This data describes a binding interaction between two proteins.

Sequence of the first protein:
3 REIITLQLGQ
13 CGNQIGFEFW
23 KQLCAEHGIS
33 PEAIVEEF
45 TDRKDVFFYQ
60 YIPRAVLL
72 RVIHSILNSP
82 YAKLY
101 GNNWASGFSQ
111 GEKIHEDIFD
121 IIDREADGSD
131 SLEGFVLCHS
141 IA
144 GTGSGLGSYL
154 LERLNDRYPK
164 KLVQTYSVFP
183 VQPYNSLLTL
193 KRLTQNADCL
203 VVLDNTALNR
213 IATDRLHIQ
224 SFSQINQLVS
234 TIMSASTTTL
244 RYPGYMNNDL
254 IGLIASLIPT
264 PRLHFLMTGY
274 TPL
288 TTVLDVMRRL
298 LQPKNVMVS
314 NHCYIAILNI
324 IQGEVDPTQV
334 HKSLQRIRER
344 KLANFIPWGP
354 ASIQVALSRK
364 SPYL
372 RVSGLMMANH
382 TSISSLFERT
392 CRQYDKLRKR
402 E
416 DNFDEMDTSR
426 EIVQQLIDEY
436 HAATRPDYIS

Contacts between the two chains:
Residue S1012 in the second protein is in contact with residue H334 in the first protein (closest heavy-atom distance 3.4 Å).
Residue R904 in the second protein is in contact with residue H334 in the first protein (closest heavy-atom distance 3.1 Å).
Residue R882 in the second protein contacts residue I444 in the first protein (closest heavy-atom distance 3.7 Å).
Residue L842 in the second protein contacts residue I254 in the first protein (closest heavy-atom distance 4.4 Å).
Residue T740 in the second protein is in contact with residue R3 in the first protein (closest heavy-atom distance 3.5 Å).
Residue S908 in the second protein interacts with residue P330 in the first protein (closest heavy-atom distance 4.5 Å).
Residue D733 in the second protein is in contact with residue P246 in the first protein (closest heavy-atom distance 3.6 Å).
Residue H881 in the second protein interacts with residue Y443 in the first protein (closest heavy-atom distance 3.9 Å).
Residue L1015 in the second protein contacts residue Q338 in the first protein (closest heavy-atom distance 4.0 Å).
Residue D733 in the second protein interacts with residue R47 in the first protein (closest heavy-atom distance 3.2 Å).
Residue T903 in the second protein is in contact with residue V333 in the first protein (closest heavy-atom distance 4.6 Å).
Residue R904 in the second protein interacts with residue T331 in the first protein (closest heavy-atom distance 2.6 Å).
Residue N895 in the second protein is in contact with residue S259 in the first protein (closest heavy-atom distance 4.2 Å).
Residue L885 in the second protein interacts with residue I444 in the first protein (closest heavy-atom distance 3.5 Å).
Residue L841 in the second protein contacts residue I254 in the first protein (closest heavy-atom distance 4.6 Å).
Residue Y736 in the second protein contacts residue D252 in the first protein (closest heavy-atom distance 2.5 Å).
Residue R904 in the second protein interacts with residue Q332 in the first protein (closest heavy-atom distance 4.0 Å).
Residue F884 in the second protein contacts residue P262 in the first protein (closest heavy-atom distance 3.7 Å).
Residue V840 in the second protein is in contact with residue I254 in the first protein (closest heavy-atom distance 3.4 Å).
Residue D839 in the second protein is in contact with residue G255 in the first protein (closest heavy-atom distance 3.2 Å).
Residue N899 in the second protein contacts residue Q357 in the first protein (closest heavy-atom distance 3.2 Å).
Residue L885 in the second protein is in contact with residue Y443 in the first protein (closest heavy-atom distance 3.7 Å).
Residue V888 in the second protein is in contact with residue P353 in the first protein (closest heavy-atom distance 4.5 Å).
Residue N899 in the second protein contacts residue M249 in the first protein (closest heavy-atom distance 3.3 Å).
Residue D737 in the second protein is in contact with residue R47 in the first protein (closest heavy-atom distance 4.5 Å).
Residue Y736 in the second protein contacts residue R3 in the first protein (closest heavy-atom distance 2.5 Å).
Residue L911 in the second protein is in contact with residue D329 in the first protein (closest heavy-atom distance 3.9 Å).
Residue R904 in the second protein interacts with residue V333 in the first protein (closest heavy-atom distance 4.5 Å).
Residue H881 in the second protein interacts with residue S445 in the first protein (closest heavy-atom distance 3.7 Å).
Residue Y736 in the second protein is in contact with residue N251 in the first protein (closest heavy-atom distance 3.7 Å).
Residue H892 in the second protein interacts with residue P353 in the first protein (closest heavy-atom distance 4.2 Å).
Residue K889 in the second protein interacts with residue P353 in the first protein (closest heavy-atom distance 4.4 Å).
Residue L911 in the second protein is in contact with residue P330 in the first protein (closest heavy-atom distance 3.7 Å).
Residue D839 in the second protein is in contact with residue A258 in the first protein (closest heavy-atom distance 3.1 Å).
Residue H881 in the second protein is in contact with residue I444 in the first protein (closest heavy-atom distance 4.4 Å).
Residue H907 in the second protein contacts residue Y248 in the first protein (closest heavy-atom distance 4.0 Å).
Residue R887 in the second protein contacts residue P262 in the first protein (closest heavy-atom distance 4.5 Å).
Residue M891 in the second protein contacts residue S259 in the first protein (closest heavy-atom distance 3.7 Å).
Residue L842 in the second protein contacts residue D200 in the first protein (closest heavy-atom distance 3.4 Å).
Residue F884 in the second protein is in contact with residue T263 in the first protein (closest heavy-atom distance 3.3 Å).
Residue M902 in the second protein interacts with residue Y248 in the first protein (closest heavy-atom distance 3.4 Å).
Residue L885 in the second protein is in contact with residue W351 in the first protein (closest heavy-atom distance 3.8 Å).
Residue V888 in the second protein is in contact with residue P262 in the first protein (closest heavy-atom distance 3.8 Å).
Residue R887 in the second protein is in contact with residue A258 in the first protein (closest heavy-atom distance 4.5 Å).
Residue D733 in the second protein is in contact with residue G247 in the first protein (closest heavy-atom distance 3.9 Å).
Residue M891 in the second protein is in contact with residue A258 in the first protein (closest heavy-atom distance 3.3 Å).
Residue M902 in the second protein is in contact with residue M249 in the first protein (closest heavy-atom distance 3.8 Å).
Residue D839 in the second protein interacts with residue S259 in the first protein (closest heavy-atom distance 4.5 Å).
Residue K832 in the second protein interacts with residue Y248 in the first protein (closest heavy-atom distance 3.6 Å).
Residue H892 in the second protein is in contact with residue S355 in the first protein (closest heavy-atom distance 3.0 Å).
Residue H898 in the second protein is in contact with residue M249 in the first protein (closest heavy-atom distance 3.5 Å).
Residue R904 in the second protein is in contact with residue P330 in the first protein (closest heavy-atom distance 2.2 Å).
Residue F884 in the second protein is in contact with residue P264 in the first protein (closest heavy-atom distance 3.5 Å).
Residue L728 in the second protein contacts residue Y248 in the first protein (closest heavy-atom distance 4.2 Å).
Residue H907 in the second protein interacts with residue P330 in the first protein (closest heavy-atom distance 3.4 Å).
Residue D733 in the second protein interacts with residue N251 in the first protein (closest heavy-atom distance 3.2 Å).
Residue D839 in the second protein is in contact with residue I254 in the first protein (closest heavy-atom distance 2.9 Å).
Residue N895 in the second protein contacts residue Q357 in the first protein (closest heavy-atom distance 3.4 Å).
Residue T903 in the second protein contacts residue M249 in the first protein (closest heavy-atom distance 3.8 Å).
Residue Y836 in the second protein is in contact with residue D252 in the first protein (closest heavy-atom distance 4.6 Å).

Sequence of the second protein:
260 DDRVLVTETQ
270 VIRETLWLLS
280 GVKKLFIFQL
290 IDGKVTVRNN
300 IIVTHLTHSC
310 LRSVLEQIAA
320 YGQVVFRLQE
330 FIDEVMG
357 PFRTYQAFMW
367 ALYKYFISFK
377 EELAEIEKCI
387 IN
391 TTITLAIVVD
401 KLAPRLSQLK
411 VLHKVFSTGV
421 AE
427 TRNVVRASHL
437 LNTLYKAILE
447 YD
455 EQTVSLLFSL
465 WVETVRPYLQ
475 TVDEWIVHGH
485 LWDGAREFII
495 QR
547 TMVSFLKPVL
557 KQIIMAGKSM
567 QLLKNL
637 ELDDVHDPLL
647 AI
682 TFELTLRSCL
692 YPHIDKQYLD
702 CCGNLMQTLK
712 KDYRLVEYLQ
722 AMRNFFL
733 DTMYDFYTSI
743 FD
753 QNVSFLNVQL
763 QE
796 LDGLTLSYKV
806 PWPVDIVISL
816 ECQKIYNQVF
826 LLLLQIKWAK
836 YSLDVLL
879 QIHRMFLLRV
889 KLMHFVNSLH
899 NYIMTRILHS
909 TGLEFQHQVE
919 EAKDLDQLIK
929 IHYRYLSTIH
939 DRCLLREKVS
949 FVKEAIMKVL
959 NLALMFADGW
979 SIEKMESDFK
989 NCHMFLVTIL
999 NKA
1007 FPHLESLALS